Sequence of protein 1:
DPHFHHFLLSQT

This data describes a binding interaction between two proteins.

Sequence of protein 2:
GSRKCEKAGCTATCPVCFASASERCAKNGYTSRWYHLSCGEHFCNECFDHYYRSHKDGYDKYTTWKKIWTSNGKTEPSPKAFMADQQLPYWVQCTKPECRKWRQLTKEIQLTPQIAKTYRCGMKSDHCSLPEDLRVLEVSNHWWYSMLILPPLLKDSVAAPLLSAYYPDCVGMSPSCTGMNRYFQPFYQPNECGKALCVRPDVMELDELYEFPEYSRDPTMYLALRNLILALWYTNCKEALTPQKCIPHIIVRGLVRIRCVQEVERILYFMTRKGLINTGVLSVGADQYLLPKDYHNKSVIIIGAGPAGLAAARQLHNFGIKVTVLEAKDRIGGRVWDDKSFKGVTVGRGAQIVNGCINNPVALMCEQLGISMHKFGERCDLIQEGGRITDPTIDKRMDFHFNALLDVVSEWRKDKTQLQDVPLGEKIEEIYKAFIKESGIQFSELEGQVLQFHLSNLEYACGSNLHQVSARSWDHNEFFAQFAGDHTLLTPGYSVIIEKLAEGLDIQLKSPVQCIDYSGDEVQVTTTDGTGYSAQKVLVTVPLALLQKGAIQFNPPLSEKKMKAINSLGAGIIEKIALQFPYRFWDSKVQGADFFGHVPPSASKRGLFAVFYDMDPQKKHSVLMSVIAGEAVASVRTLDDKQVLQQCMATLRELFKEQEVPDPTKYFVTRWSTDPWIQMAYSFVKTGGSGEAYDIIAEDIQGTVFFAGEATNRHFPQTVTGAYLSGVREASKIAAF

Contacts between the two chains:
Residue L236 in protein 2 interacts with residue L77 in protein 1 (closest heavy-atom distance 4.7 Å).
Residue R768 in protein 2 contacts residue F76 in protein 1 (closest heavy-atom distance 4.3 Å).
Residue E231 in protein 2 is in contact with residue F73 in protein 1 (closest heavy-atom distance 3.3 Å).
Residue A520 in protein 2 interacts with residue H72 in protein 1 (closest heavy-atom distance 2.9 Å).
Residue L245 in protein 2 interacts with residue H74 in protein 1 (closest heavy-atom distance 4.2 Å).
Residue G233 in protein 2 is in contact with residue H72 in protein 1 (closest heavy-atom distance 3.6 Å).
Residue L764 in protein 2 is in contact with residue L77 in protein 1 (closest heavy-atom distance 4.2 Å).
Residue L315 in protein 2 interacts with residue L78 in protein 1 (closest heavy-atom distance 4.1 Å).
Residue Y227 in protein 2 interacts with residue H74 in protein 1 (closest heavy-atom distance 4.8 Å).
Residue F309 in protein 2 is in contact with residue L78 in protein 1 (closest heavy-atom distance 3.8 Å).
Residue H754 in protein 2 is in contact with residue F76 in protein 1 (closest heavy-atom distance 3.5 Å).
Residue F519 in protein 2 interacts with residue H72 in protein 1 (closest heavy-atom distance 3.8 Å).
Residue F518 in protein 2 is in contact with residue P71 in protein 1 (closest heavy-atom distance 4.0 Å).
Residue L245 in protein 2 is in contact with residue L78 in protein 1 (closest heavy-atom distance 3.7 Å).
Residue L236 in protein 2 contacts residue F76 in protein 1 (closest heavy-atom distance 3.7 Å).
Residue E247 in protein 2 contacts residue L78 in protein 1 (closest heavy-atom distance 4.0 Å).
Residue R768 in protein 2 contacts residue Q80 in protein 1 (closest heavy-atom distance 3.4 Å).
Residue D246 in protein 2 interacts with residue L78 in protein 1 (closest heavy-atom distance 3.1 Å).
Residue C237 in protein 2 is in contact with residue H74 in protein 1 (closest heavy-atom distance 4.5 Å).
Residue F519 in protein 2 contacts residue P71 in protein 1 (closest heavy-atom distance 4.1 Å).
Residue K772 in protein 2 interacts with residue Q80 in protein 1 (closest heavy-atom distance 4.3 Å).
Residue F518 in protein 2 is in contact with residue H72 in protein 1 (closest heavy-atom distance 2.9 Å).
Residue Y227 in protein 2 contacts residue H72 in protein 1 (closest heavy-atom distance 5.0 Å).
Residue K313 in protein 2 interacts with residue L77 in protein 1 (closest heavy-atom distance 3.3 Å).
Residue Y227 in protein 2 is in contact with residue F73 in protein 1 (closest heavy-atom distance 2.9 Å).
Residue D246 in protein 2 interacts with residue S79 in protein 1 (closest heavy-atom distance 3.2 Å).
Residue L236 in protein 2 is in contact with residue H75 in protein 1 (closest heavy-atom distance 3.3 Å).
Residue C232 in protein 2 contacts residue F73 in protein 1 (closest heavy-atom distance 3.7 Å).
Residue F755 in protein 2 interacts with residue F76 in protein 1 (closest heavy-atom distance 3.7 Å).
Residue V767 in protein 2 is in contact with residue L77 in protein 1 (closest heavy-atom distance 4.1 Å).
Residue D246 in protein 2 interacts with residue Q80 in protein 1 (closest heavy-atom distance 2.9 Å).
Residue R768 in protein 2 interacts with residue L77 in protein 1 (closest heavy-atom distance 4.4 Å).
Residue L315 in protein 2 interacts with residue L77 in protein 1 (closest heavy-atom distance 4.0 Å).
Residue L245 in protein 2 is in contact with residue S79 in protein 1 (closest heavy-atom distance 4.3 Å).
Residue K313 in protein 2 interacts with residue T81 in protein 1 (closest heavy-atom distance 4.8 Å).
Residue A520 in protein 2 interacts with residue F73 in protein 1 (closest heavy-atom distance 4.4 Å).
Residue C237 in protein 2 interacts with residue H75 in protein 1 (closest heavy-atom distance 3.4 Å).
Residue V238 in protein 2 is in contact with residue L78 in protein 1 (closest heavy-atom distance 4.0 Å).
Residue L315 in protein 2 contacts residue H75 in protein 1 (closest heavy-atom distance 3.1 Å).
Residue E517 in protein 2 interacts with residue H72 in protein 1 (closest heavy-atom distance 4.2 Å).
Residue E244 in protein 2 contacts residue L78 in protein 1 (closest heavy-atom distance 3.6 Å).
Residue L764 in protein 2 interacts with residue F76 in protein 1 (closest heavy-atom distance 4.1 Å).
Residue H754 in protein 2 interacts with residue H74 in protein 1 (closest heavy-atom distance 4.9 Å).
Residue Y249 in protein 2 contacts residue T81 in protein 1 (closest heavy-atom distance 4.2 Å).
Residue D246 in protein 2 interacts with residue T81 in protein 1 (closest heavy-atom distance 2.7 Å).
Residue D246 in protein 2 contacts residue L77 in protein 1 (closest heavy-atom distance 3.6 Å).
Residue N752 in protein 2 contacts residue F76 in protein 1 (closest heavy-atom distance 3.6 Å).
Residue M310 in protein 2 contacts residue L78 in protein 1 (closest heavy-atom distance 4.6 Å).
Residue K234 in protein 2 is in contact with residue F73 in protein 1 (closest heavy-atom distance 4.6 Å).
Residue E244 in protein 2 interacts with residue H74 in protein 1 (closest heavy-atom distance 4.0 Å).
Residue V238 in protein 2 interacts with residue H75 in protein 1 (closest heavy-atom distance 3.4 Å).
Residue G233 in protein 2 interacts with residue F73 in protein 1 (closest heavy-atom distance 3.2 Å).
Residue K313 in protein 2 interacts with residue L78 in protein 1 (closest heavy-atom distance 4.3 Å).
Residue C237 in protein 2 is in contact with residue F73 in protein 1 (closest heavy-atom distance 4.1 Å).
Residue E244 in protein 2 is in contact with residue S79 in protein 1 (closest heavy-atom distance 4.3 Å).
Residue K313 in protein 2 interacts with residue Q80 in protein 1 (closest heavy-atom distance 4.3 Å).
Residue E244 in protein 2 interacts with residue H75 in protein 1 (closest heavy-atom distance 3.1 Å).
Residue G314 in protein 2 contacts residue L77 in protein 1 (closest heavy-atom distance 3.8 Å).
Residue S765 in protein 2 is in contact with residue F76 in protein 1 (closest heavy-atom distance 4.9 Å).